Interface contacts:
Residue K107 in chain B contacts residue D11 in chain A (closest heavy-atom distance 3.5 Å).
Residue K10 in chain B contacts residue R7 in chain A (closest heavy-atom distance 2.8 Å).
Residue V8 in chain B interacts with residue V10 in chain A (closest heavy-atom distance 4.9 Å).
Residue R103 in chain B interacts with residue D11 in chain A (closest heavy-atom distance 3.2 Å).
Residue K11 in chain B is in contact with residue F5 in chain A (closest heavy-atom distance 4.5 Å).
Residue F9 in chain B is in contact with residue R7 in chain A (closest heavy-atom distance 3.5 Å).
Residue L104 in chain B contacts residue D11 in chain A (closest heavy-atom distance 4.3 Å).
Residue K107 in chain B is in contact with residue V10 in chain A (closest heavy-atom distance 2.5 Å).
Residue R7 in chain B contacts residue V10 in chain A (closest heavy-atom distance 4.5 Å).
Residue V8 in chain B interacts with residue D11 in chain A (closest heavy-atom distance 3.8 Å).
Residue L100 in chain B contacts residue D11 in chain A (closest heavy-atom distance 3.4 Å).
Residue K10 in chain B is in contact with residue F5 in chain A (closest heavy-atom distance 4.3 Å).
Residue V8 in chain B contacts residue R7 in chain A (closest heavy-atom distance 4.4 Å).

Sequence of chain B:
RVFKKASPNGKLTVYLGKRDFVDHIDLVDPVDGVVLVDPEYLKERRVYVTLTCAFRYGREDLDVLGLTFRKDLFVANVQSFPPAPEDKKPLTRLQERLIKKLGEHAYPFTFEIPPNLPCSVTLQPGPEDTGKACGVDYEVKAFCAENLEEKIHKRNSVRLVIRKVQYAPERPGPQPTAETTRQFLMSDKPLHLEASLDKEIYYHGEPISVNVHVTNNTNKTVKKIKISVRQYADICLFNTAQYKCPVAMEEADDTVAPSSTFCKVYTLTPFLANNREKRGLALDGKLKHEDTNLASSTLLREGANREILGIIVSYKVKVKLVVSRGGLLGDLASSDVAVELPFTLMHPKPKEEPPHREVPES

Sequence of chain A:
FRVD

These two protein chains interact to form a complex.